Sequence of the first protein:
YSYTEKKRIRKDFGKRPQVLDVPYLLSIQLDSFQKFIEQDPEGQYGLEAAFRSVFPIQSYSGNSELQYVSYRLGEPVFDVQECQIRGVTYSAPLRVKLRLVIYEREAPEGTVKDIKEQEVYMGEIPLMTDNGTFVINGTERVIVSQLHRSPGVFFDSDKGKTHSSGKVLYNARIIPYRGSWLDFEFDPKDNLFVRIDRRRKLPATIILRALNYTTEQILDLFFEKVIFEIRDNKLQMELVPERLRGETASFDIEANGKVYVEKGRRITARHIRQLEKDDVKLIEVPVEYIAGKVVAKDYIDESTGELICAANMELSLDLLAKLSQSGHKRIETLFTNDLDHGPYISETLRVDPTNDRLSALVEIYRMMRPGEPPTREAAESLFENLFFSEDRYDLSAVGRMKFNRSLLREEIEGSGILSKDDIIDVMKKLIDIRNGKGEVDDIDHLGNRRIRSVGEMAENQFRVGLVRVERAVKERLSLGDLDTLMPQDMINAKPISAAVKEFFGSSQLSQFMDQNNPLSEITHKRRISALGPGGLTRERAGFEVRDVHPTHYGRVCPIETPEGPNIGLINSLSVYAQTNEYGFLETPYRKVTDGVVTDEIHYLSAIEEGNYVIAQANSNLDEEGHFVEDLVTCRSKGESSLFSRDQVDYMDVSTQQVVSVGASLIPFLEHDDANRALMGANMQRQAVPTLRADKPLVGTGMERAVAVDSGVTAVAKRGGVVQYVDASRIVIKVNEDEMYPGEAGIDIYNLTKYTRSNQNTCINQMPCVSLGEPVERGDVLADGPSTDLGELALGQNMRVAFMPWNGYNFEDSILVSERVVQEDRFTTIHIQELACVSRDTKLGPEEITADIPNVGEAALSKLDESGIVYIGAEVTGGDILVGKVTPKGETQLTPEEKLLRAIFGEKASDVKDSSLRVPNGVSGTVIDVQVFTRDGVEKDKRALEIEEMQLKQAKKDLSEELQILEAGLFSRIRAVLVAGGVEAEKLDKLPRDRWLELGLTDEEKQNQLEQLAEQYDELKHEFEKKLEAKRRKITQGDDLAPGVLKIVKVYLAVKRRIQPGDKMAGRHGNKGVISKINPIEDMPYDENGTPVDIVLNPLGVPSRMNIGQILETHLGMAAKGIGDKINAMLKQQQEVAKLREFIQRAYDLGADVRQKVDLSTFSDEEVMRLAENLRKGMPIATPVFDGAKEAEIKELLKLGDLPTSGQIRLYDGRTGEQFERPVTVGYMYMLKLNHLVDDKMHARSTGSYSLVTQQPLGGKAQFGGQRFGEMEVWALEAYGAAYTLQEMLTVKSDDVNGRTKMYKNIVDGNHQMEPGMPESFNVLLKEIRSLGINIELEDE

Interface contacts:
Residue K163 in the first protein is in contact with residue E24 in the second protein (closest heavy-atom distance 3.6 Å).

This data describes a binding interaction between two proteins.

Sequence of the second protein:
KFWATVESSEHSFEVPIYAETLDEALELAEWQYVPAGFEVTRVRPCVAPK